Contacts between the two chains:
Residue I42 in protein 2 contacts residue G23 in protein 1 (closest heavy-atom distance 4.0 Å).
Residue L25 in protein 2 is in contact with residue I27 in protein 1 (closest heavy-atom distance 3.6 Å).
Residue R35 in protein 2 is in contact with residue E22 in protein 1 (closest heavy-atom distance 3.8 Å).
Residue A6 in protein 2 interacts with residue V36 in protein 1 (closest heavy-atom distance 4.4 Å).
Residue R7 in protein 2 contacts residue V36 in protein 1 (closest heavy-atom distance 3.3 Å).
Residue L25 in protein 2 interacts with residue Q12 in protein 1 (closest heavy-atom distance 3.9 Å).
Residue L100 in protein 2 interacts with residue Q39 in protein 1 (closest heavy-atom distance 3.4 Å).
Residue R38 in protein 2 interacts with residue E22 in protein 1 (closest heavy-atom distance 2.8 Å).
Residue R38 in protein 2 contacts residue E24 in protein 1 (closest heavy-atom distance 3.0 Å).
Residue A89 in protein 2 interacts with residue F25 in protein 1 (closest heavy-atom distance 4.2 Å).
Residue L29 in protein 2 contacts residue V50 in protein 1 (closest heavy-atom distance 3.8 Å).
Residue I93 in protein 2 interacts with residue Y9 in protein 1 (closest heavy-atom distance 4.2 Å).
Residue S101 in protein 2 is in contact with residue L19 in protein 1 (closest heavy-atom distance 4.0 Å).
Residue I4 in protein 2 is in contact with residue Q38 in protein 1 (closest heavy-atom distance 3.7 Å).
Residue Y86 in protein 2 is in contact with residue G23 in protein 1 (closest heavy-atom distance 3.2 Å).
Residue Y108 in protein 2 contacts residue E22 in protein 1 (closest heavy-atom distance 2.7 Å).
Residue I10 in protein 2 is in contact with residue V36 in protein 1 (closest heavy-atom distance 3.6 Å).
Residue E5 in protein 2 is in contact with residue Q38 in protein 1 (closest heavy-atom distance 4.4 Å).
Residue L27 in protein 2 interacts with residue F25 in protein 1 (closest heavy-atom distance 3.6 Å).
Residue K14 in protein 2 is in contact with residue E10 in protein 1 (closest heavy-atom distance 2.7 Å).
Residue Y104 in protein 2 contacts residue Q39 in protein 1 (closest heavy-atom distance 2.9 Å).
Residue F24 in protein 2 is in contact with residue V17 in protein 1 (closest heavy-atom distance 3.9 Å).
Residue Y104 in protein 2 contacts residue T20 in protein 1 (closest heavy-atom distance 3.8 Å).
Residue Y107 in protein 2 is in contact with residue S21 in protein 1 (closest heavy-atom distance 3.5 Å).
Residue L90 in protein 2 is in contact with residue F25 in protein 1 (closest heavy-atom distance 3.6 Å).
Residue I42 in protein 2 is in contact with residue E22 in protein 1 (closest heavy-atom distance 3.7 Å).
Residue E5 in protein 2 interacts with residue Y9 in protein 1 (closest heavy-atom distance 2.9 Å).
Residue Y104 in protein 2 interacts with residue L5 in protein 1 (closest heavy-atom distance 3.6 Å).
Residue F24 in protein 2 interacts with residue Y9 in protein 1 (closest heavy-atom distance 3.5 Å).
Residue S101 in protein 2 interacts with residue Y9 in protein 1 (closest heavy-atom distance 3.1 Å).
Residue L105 in protein 2 contacts residue G23 in protein 1 (closest heavy-atom distance 3.8 Å).
Residue Y104 in protein 2 contacts residue G6 in protein 1 (closest heavy-atom distance 4.3 Å).
Residue S101 in protein 2 interacts with residue I7 in protein 1 (closest heavy-atom distance 3.6 Å).
Residue V28 in protein 2 contacts residue V17 in protein 1 (closest heavy-atom distance 3.8 Å).
Residue V28 in protein 2 contacts residue L26 in protein 1 (closest heavy-atom distance 4.0 Å).
Residue Y86 in protein 2 contacts residue E24 in protein 1 (closest heavy-atom distance 4.3 Å).
Residue L100 in protein 2 contacts residue I7 in protein 1 (closest heavy-atom distance 3.6 Å).
Residue F24 in protein 2 interacts with residue E10 in protein 1 (closest heavy-atom distance 3.7 Å).
Residue V28 in protein 2 is in contact with residue I27 in protein 1 (closest heavy-atom distance 4.0 Å).
Residue V28 in protein 2 is in contact with residue F25 in protein 1 (closest heavy-atom distance 3.2 Å).
Residue V28 in protein 2 contacts residue V50 in protein 1 (closest heavy-atom distance 3.4 Å).
Residue L13 in protein 2 contacts residue Y9 in protein 1 (closest heavy-atom distance 3.6 Å).
Residue V31 in protein 2 interacts with residue L26 in protein 1 (closest heavy-atom distance 4.2 Å).
Residue I10 in protein 2 contacts residue G37 in protein 1 (closest heavy-atom distance 3.8 Å).
Residue I10 in protein 2 contacts residue Y9 in protein 1 (closest heavy-atom distance 3.2 Å).
Residue E5 in protein 2 is in contact with residue G37 in protein 1 (closest heavy-atom distance 2.8 Å).
Residue I4 in protein 2 interacts with residue G37 in protein 1 (closest heavy-atom distance 3.4 Å).
Residue D3 in protein 2 interacts with residue Q39 in protein 1 (closest heavy-atom distance 3.5 Å).
Residue E5 in protein 2 contacts residue I7 in protein 1 (closest heavy-atom distance 3.6 Å).
Residue Y86 in protein 2 contacts residue F25 in protein 1 (closest heavy-atom distance 3.8 Å).
Residue E5 in protein 2 is in contact with residue V36 in protein 1 (closest heavy-atom distance 4.3 Å).
Residue V31 in protein 2 is in contact with residue F25 in protein 1 (closest heavy-atom distance 3.1 Å).
Residue Y104 in protein 2 is in contact with residue S21 in protein 1 (closest heavy-atom distance 3.9 Å).
Residue R38 in protein 2 is in contact with residue R4 in protein 1 (closest heavy-atom distance 4.0 Å).
Residue L98 in protein 2 contacts residue Y9 in protein 1 (closest heavy-atom distance 3.3 Å).
Residue V31 in protein 2 contacts residue E24 in protein 1 (closest heavy-atom distance 3.7 Å).
Residue P32 in protein 2 contacts residue E24 in protein 1 (closest heavy-atom distance 4.4 Å).
Residue Y104 in protein 2 is in contact with residue I7 in protein 1 (closest heavy-atom distance 3.8 Å).
Residue I93 in protein 2 interacts with residue F25 in protein 1 (closest heavy-atom distance 4.0 Å).
Residue Y108 in protein 2 interacts with residue S21 in protein 1 (closest heavy-atom distance 3.9 Å).

Sequence of protein 1:
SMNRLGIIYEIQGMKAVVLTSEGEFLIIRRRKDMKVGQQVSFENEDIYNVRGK

Sequence of protein 2:
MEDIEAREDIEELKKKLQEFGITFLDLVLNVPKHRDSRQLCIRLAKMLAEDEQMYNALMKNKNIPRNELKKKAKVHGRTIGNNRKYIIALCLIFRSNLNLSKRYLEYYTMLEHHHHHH

This data describes a binding interaction between two proteins.